Sequence of chain B:
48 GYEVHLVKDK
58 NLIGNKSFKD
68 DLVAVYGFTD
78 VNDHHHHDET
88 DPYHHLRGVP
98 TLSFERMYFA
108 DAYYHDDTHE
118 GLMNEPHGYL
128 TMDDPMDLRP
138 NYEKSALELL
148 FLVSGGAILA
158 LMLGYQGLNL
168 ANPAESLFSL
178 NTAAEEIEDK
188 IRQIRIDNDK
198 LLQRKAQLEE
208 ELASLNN

Residue-level contacts at the interface:
Residue K63 in chain B contacts residue N73 in chain A (closest heavy-atom distance 2.9 Å).
Residue D56 in chain B is in contact with residue T78 in chain A (closest heavy-atom distance 4.3 Å).
Residue K63 in chain B contacts residue Q72 in chain A (closest heavy-atom distance 3.6 Å).
Residue Y49 in chain B interacts with residue N45 in chain A (closest heavy-atom distance 3.2 Å).
Residue M120 in chain B is in contact with residue A37 in chain A (closest heavy-atom distance 2.6 Å).
Residue L53 in chain B contacts residue D55 in chain A (closest heavy-atom distance 4.2 Å).
Residue F75 in chain B contacts residue L67 in chain A (closest heavy-atom distance 4.0 Å).
Residue L53 in chain B is in contact with residue P54 in chain A (closest heavy-atom distance 4.2 Å).
Residue F65 in chain B contacts residue L67 in chain A (closest heavy-atom distance 3.6 Å).
Residue K55 in chain B contacts residue K80 in chain A (closest heavy-atom distance 4.1 Å).
Residue I60 in chain B is in contact with residue S75 in chain A (closest heavy-atom distance 3.4 Å).
Residue G118 in chain B is in contact with residue Y36 in chain A (closest heavy-atom distance 4.1 Å).
Residue N121 in chain B contacts residue A37 in chain A (closest heavy-atom distance 3.7 Å).
Residue Y49 in chain B contacts residue K47 in chain A (closest heavy-atom distance 3.2 Å).
Residue E122 in chain B interacts with residue Y36 in chain A (closest heavy-atom distance 3.7 Å).
Residue N62 in chain B interacts with residue P74 in chain A (closest heavy-atom distance 3.5 Å).
Residue V78 in chain B is in contact with residue R59 in chain A (closest heavy-atom distance 2.9 Å).
Residue N58 in chain B interacts with residue I77 in chain A (closest heavy-atom distance 3.7 Å).
Residue V51 in chain B is in contact with residue Y50 in chain A (closest heavy-atom distance 3.7 Å).
Residue K66 in chain B contacts residue D69 in chain A (closest heavy-atom distance 4.0 Å).
Residue L59 in chain B is in contact with residue R59 in chain A (closest heavy-atom distance 2.9 Å).
Residue G61 in chain B contacts residue S75 in chain A (closest heavy-atom distance 3.5 Å).
Residue D56 in chain B interacts with residue K80 in chain A (closest heavy-atom distance 3.2 Å).
Residue V51 in chain B contacts residue P54 in chain A (closest heavy-atom distance 4.3 Å).
Residue E122 in chain B interacts with residue Q39 in chain A (closest heavy-atom distance 3.5 Å).
Residue K63 in chain B is in contact with residue P74 in chain A (closest heavy-atom distance 3.3 Å).
Residue E117 in chain B is in contact with residue A37 in chain A (closest heavy-atom distance 4.3 Å).
Residue N58 in chain B interacts with residue T78 in chain A (closest heavy-atom distance 3.6 Å).
Residue K55 in chain B contacts residue L79 in chain A (closest heavy-atom distance 3.9 Å).
Residue E117 in chain B interacts with residue Y36 in chain A (closest heavy-atom distance 2.8 Å).
Residue S64 in chain B contacts residue Q72 in chain A (closest heavy-atom distance 3.6 Å).
Residue I60 in chain B interacts with residue P74 in chain A (closest heavy-atom distance 3.8 Å).
Residue N62 in chain B interacts with residue N73 in chain A (closest heavy-atom distance 3.8 Å).
Residue N58 in chain B contacts residue S75 in chain A (closest heavy-atom distance 2.9 Å).
Residue L59 in chain B is in contact with residue A58 in chain A (closest heavy-atom distance 4.1 Å).
Residue D77 in chain B contacts residue R59 in chain A (closest heavy-atom distance 3.9 Å).
Residue K55 in chain B interacts with residue E120 in chain A (closest heavy-atom distance 2.5 Å).
Residue T115 in chain B interacts with residue Y36 in chain A (closest heavy-atom distance 3.6 Å).
Residue N62 in chain B contacts residue S75 in chain A (closest heavy-atom distance 2.8 Å).
Residue G118 in chain B is in contact with residue A37 in chain A (closest heavy-atom distance 3.3 Å).
Residue I60 in chain B contacts residue I62 in chain A (closest heavy-atom distance 3.5 Å).
Residue S64 in chain B is in contact with residue P74 in chain A (closest heavy-atom distance 3.7 Å).
Residue K63 in chain B contacts residue S75 in chain A (closest heavy-atom distance 3.8 Å).
Residue D77 in chain B contacts residue R63 in chain A (closest heavy-atom distance 3.2 Å).
Residue F75 in chain B contacts residue R63 in chain A (closest heavy-atom distance 3.9 Å).
Residue N79 in chain B interacts with residue R59 in chain A (closest heavy-atom distance 3.0 Å).
Residue D114 in chain B interacts with residue Y36 in chain A (closest heavy-atom distance 2.8 Å).
Residue V51 in chain B contacts residue S48 in chain A (closest heavy-atom distance 4.2 Å).
Residue Y49 in chain B contacts residue S48 in chain A (closest heavy-atom distance 3.7 Å).
Residue L53 in chain B interacts with residue E124 in chain A (closest heavy-atom distance 3.7 Å).
Residue L53 in chain B is in contact with residue L79 in chain A (closest heavy-atom distance 3.8 Å).
Residue D80 in chain B is in contact with residue R59 in chain A (closest heavy-atom distance 3.3 Å).
Residue F75 in chain B is in contact with residue S66 in chain A (closest heavy-atom distance 3.6 Å).
Residue K57 in chain B contacts residue T78 in chain A (closest heavy-atom distance 3.6 Å).
Residue H52 in chain B interacts with residue D55 in chain A (closest heavy-atom distance 3.7 Å).
Residue K55 in chain B interacts with residue E124 in chain A (closest heavy-atom distance 4.1 Å).
Residue M120 in chain B is in contact with residue Y36 in chain A (closest heavy-atom distance 3.2 Å).
Residue V54 in chain B contacts residue L79 in chain A (closest heavy-atom distance 3.2 Å).
Residue L59 in chain B is in contact with residue I77 in chain A (closest heavy-atom distance 4.2 Å).
Residue L59 in chain B interacts with residue I62 in chain A (closest heavy-atom distance 3.5 Å).

Sequence of chain A:
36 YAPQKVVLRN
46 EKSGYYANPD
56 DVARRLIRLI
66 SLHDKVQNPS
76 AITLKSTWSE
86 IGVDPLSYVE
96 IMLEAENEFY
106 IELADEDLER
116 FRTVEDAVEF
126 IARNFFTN

The following describes two proteins that form a bound complex.